Contacts between the two chains:
Residue F440 in chain B interacts with residue K180 in chain A (closest heavy-atom distance 3.2 Å).
Residue Y507 in chain B contacts residue K330 in chain A (closest heavy-atom distance 3.0 Å).
Residue E316 in chain B is in contact with residue Y105 in chain A (closest heavy-atom distance 2.9 Å).
Residue S455 in chain B contacts residue S152 in chain A (closest heavy-atom distance 3.0 Å).
Residue Q426 in chain B contacts residue R186 in chain A (closest heavy-atom distance 3.2 Å).
Residue L459 in chain B contacts residue S152 in chain A (closest heavy-atom distance 3.1 Å).
Residue L500 in chain B is in contact with residue N178 in chain A (closest heavy-atom distance 3.0 Å).
Residue F484 in chain B is in contact with residue S171 in chain A (closest heavy-atom distance 3.1 Å).
Residue N481 in chain B contacts residue K176 in chain A (closest heavy-atom distance 2.7 Å).
Residue D397 in chain B contacts residue M182 in chain A (closest heavy-atom distance 2.8 Å).
Residue H342 in chain B is in contact with residue N104 in chain A (closest heavy-atom distance 2.6 Å).
Residue S455 in chain B is in contact with residue D155 in chain A (closest heavy-atom distance 2.9 Å).
Residue N481 in chain B contacts residue D175 in chain A (closest heavy-atom distance 3.2 Å).
Residue H327 in chain B interacts with residue Y102 in chain A (closest heavy-atom distance 2.9 Å).
Residue D411 in chain B is in contact with residue R183 in chain A (closest heavy-atom distance 3.1 Å).
Residue T483 in chain B is in contact with residue N173 in chain A (closest heavy-atom distance 2.9 Å).
Residue Y347 in chain B interacts with residue Y105 in chain A (closest heavy-atom distance 2.9 Å).
Residue Q436 in chain B is in contact with residue Y262 in chain A (closest heavy-atom distance 3.1 Å).
Residue Q436 in chain B interacts with residue K195 in chain A (closest heavy-atom distance 3.2 Å).
Residue E396 in chain B contacts residue K185 in chain A (closest heavy-atom distance 2.6 Å).
Residue L449 in chain B contacts residue N144 in chain A (closest heavy-atom distance 3.2 Å).
Residue D209 in chain B contacts residue K84 in chain A (closest heavy-atom distance 2.2 Å).
Residue D397 in chain B is in contact with residue R183 in chain A (closest heavy-atom distance 2.6 Å).
Residue D397 in chain B interacts with residue K185 in chain A (closest heavy-atom distance 3.0 Å).
Residue F496 in chain B contacts residue N173 in chain A (closest heavy-atom distance 3.0 Å).
Residue R448 in chain B contacts residue N173 in chain A (closest heavy-atom distance 2.7 Å).
Residue K237 in chain B contacts residue M96 in chain A (closest heavy-atom distance 2.6 Å).
Residue Q436 in chain B is in contact with residue Y188 in chain A (closest heavy-atom distance 3.2 Å).
Residue N417 in chain B contacts residue K122 in chain A (closest heavy-atom distance 3.1 Å).
Residue H211 in chain B interacts with residue Y76 in chain A (closest heavy-atom distance 2.4 Å).
Residue I482 in chain B interacts with residue F174 in chain A (closest heavy-atom distance 3.1 Å).
Residue K373 in chain B is in contact with residue K116 in chain A (closest heavy-atom distance 3.0 Å).
Residue Y319 in chain B contacts residue Y102 in chain A (closest heavy-atom distance 2.9 Å).
Residue V431 in chain B contacts residue Y188 in chain A (closest heavy-atom distance 2.9 Å).
Residue F439 in chain B is in contact with residue M182 in chain A (closest heavy-atom distance 3.2 Å).
Residue H485 in chain B interacts with residue K159 in chain A (closest heavy-atom distance 3.0 Å).
Residue N444 in chain B contacts residue L135 in chain A (closest heavy-atom distance 3.2 Å).
Residue L226 in chain B contacts residue S89 in chain A (closest heavy-atom distance 3.1 Å).
Residue R448 in chain B contacts residue D175 in chain A (closest heavy-atom distance 3.2 Å).
Residue S400 in chain B is in contact with residue S209 in chain A (closest heavy-atom distance 2.5 Å).
Residue F484 in chain B is in contact with residue I172 in chain A (closest heavy-atom distance 2.9 Å).
Residue G437 in chain B is in contact with residue Y263 in chain A (closest heavy-atom distance 3.0 Å).
Residue E425 in chain B contacts residue M182 in chain A (closest heavy-atom distance 3.0 Å).
Residue P471 in chain B is in contact with residue K150 in chain A (closest heavy-atom distance 3.2 Å).
Residue T443 in chain B is in contact with residue N178 in chain A (closest heavy-atom distance 2.3 Å).
Residue N417 in chain B interacts with residue F126 in chain A (closest heavy-atom distance 3.0 Å).
Residue L398 in chain B is in contact with residue R211 in chain A (closest heavy-atom distance 3.1 Å).
Residue G437 in chain B is in contact with residue Y188 in chain A (closest heavy-atom distance 3.1 Å).
Residue D359 in chain B is in contact with residue K119 in chain A (closest heavy-atom distance 2.4 Å).
Residue M312 in chain B contacts residue Y105 in chain A (closest heavy-atom distance 3.2 Å).
Residue H506 in chain B contacts residue K306 in chain A (closest heavy-atom distance 2.9 Å).
Residue F484 in chain B contacts residue D155 in chain A (closest heavy-atom distance 3.0 Å).
Residue C478 in chain B interacts with residue K176 in chain A (closest heavy-atom distance 3.2 Å).
Residue E479 in chain B interacts with residue F140 in chain A (closest heavy-atom distance 3.2 Å).
Residue Y441 in chain B interacts with residue K180 in chain A (closest heavy-atom distance 3.0 Å).
Residue D399 in chain B is in contact with residue R211 in chain A (closest heavy-atom distance 2.7 Å).
Residue S458 in chain B interacts with residue L148 in chain A (closest heavy-atom distance 2.9 Å).
Residue V412 in chain B interacts with residue K180 in chain A (closest heavy-atom distance 2.2 Å).
Residue S486 in chain B interacts with residue I170 in chain A (closest heavy-atom distance 3.0 Å).
Residue H485 in chain B is in contact with residue I170 in chain A (closest heavy-atom distance 3.2 Å).

This data describes a binding interaction between two proteins.

Sequence of chain B:
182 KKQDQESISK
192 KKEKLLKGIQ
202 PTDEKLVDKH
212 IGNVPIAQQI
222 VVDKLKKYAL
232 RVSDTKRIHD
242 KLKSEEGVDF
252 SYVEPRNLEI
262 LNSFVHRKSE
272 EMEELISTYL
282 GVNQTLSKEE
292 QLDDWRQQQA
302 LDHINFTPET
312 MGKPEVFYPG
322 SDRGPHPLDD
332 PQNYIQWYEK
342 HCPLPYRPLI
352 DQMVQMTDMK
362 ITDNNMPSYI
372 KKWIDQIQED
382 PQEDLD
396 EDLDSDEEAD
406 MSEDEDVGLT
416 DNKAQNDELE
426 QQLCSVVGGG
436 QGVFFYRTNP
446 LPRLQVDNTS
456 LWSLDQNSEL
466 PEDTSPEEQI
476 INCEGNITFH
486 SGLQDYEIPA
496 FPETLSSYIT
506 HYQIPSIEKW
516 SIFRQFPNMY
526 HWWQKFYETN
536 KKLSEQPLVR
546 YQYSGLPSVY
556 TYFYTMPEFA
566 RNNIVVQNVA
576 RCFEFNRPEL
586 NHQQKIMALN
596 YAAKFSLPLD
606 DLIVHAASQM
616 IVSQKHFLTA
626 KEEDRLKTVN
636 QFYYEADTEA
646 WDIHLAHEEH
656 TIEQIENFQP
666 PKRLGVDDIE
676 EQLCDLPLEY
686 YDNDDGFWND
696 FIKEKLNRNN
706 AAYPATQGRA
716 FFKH

Sequence of chain A:
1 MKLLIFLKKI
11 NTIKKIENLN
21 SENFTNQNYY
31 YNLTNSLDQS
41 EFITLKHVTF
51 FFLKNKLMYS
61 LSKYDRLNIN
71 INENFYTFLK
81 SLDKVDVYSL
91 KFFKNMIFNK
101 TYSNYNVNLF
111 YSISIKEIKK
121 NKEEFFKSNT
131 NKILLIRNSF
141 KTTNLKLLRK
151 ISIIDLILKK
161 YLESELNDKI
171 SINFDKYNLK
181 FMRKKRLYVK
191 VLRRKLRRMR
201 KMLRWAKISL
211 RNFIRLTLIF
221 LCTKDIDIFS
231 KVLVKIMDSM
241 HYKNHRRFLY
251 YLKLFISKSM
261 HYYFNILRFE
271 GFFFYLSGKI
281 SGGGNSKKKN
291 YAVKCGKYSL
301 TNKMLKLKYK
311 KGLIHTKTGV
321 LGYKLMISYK